Contacts between the two chains:
Residue M177 in chain B contacts residue L26 in chain A (closest heavy-atom distance 4.6 Å).
Residue L157 in chain B is in contact with residue L15 in chain A (closest heavy-atom distance 3.9 Å).
Residue M167 in chain B interacts with residue L26 in chain A (closest heavy-atom distance 4.8 Å).
Residue L160 in chain B interacts with residue L15 in chain A (closest heavy-atom distance 3.5 Å).
Residue M177 in chain B is in contact with residue F23 in chain A (closest heavy-atom distance 3.5 Å).
Residue M177 in chain B interacts with residue L19 in chain A (closest heavy-atom distance 4.0 Å).
Residue L160 in chain B is in contact with residue L19 in chain A (closest heavy-atom distance 3.7 Å).
Residue A150 in chain B is in contact with residue W8 in chain A (closest heavy-atom distance 4.1 Å).
Residue M153 in chain B is in contact with residue F12 in chain A (closest heavy-atom distance 3.4 Å).
Residue D146 in chain B is in contact with residue W8 in chain A (closest heavy-atom distance 3.8 Å).
Residue T156 in chain B interacts with residue L15 in chain A (closest heavy-atom distance 3.7 Å).
Residue M167 in chain B is in contact with residue F22 in chain A (closest heavy-atom distance 3.9 Å).
Residue L157 in chain B is in contact with residue T11 in chain A (closest heavy-atom distance 4.5 Å).
Residue T184 in chain B contacts residue L15 in chain A (closest heavy-atom distance 3.8 Å).
Residue I173 in chain B is in contact with residue F22 in chain A (closest heavy-atom distance 3.7 Å).
Residue L157 in chain B interacts with residue L18 in chain A (closest heavy-atom distance 4.3 Å).
Residue M153 in chain B contacts residue T11 in chain A (closest heavy-atom distance 3.7 Å).
Residue L181 in chain B interacts with residue L19 in chain A (closest heavy-atom distance 4.0 Å).
Residue M163 in chain B contacts residue F22 in chain A (closest heavy-atom distance 3.7 Å).
Residue M153 in chain B contacts residue L15 in chain A (closest heavy-atom distance 4.0 Å).
Residue L164 in chain B contacts residue F22 in chain A (closest heavy-atom distance 3.5 Å).
Residue I173 in chain B contacts residue L26 in chain A (closest heavy-atom distance 4.0 Å).
Residue T184 in chain B interacts with residue F12 in chain A (closest heavy-atom distance 4.4 Å).
Residue M177 in chain B is in contact with residue F22 in chain A (closest heavy-atom distance 3.5 Å).
Residue L181 in chain B interacts with residue M16 in chain A (closest heavy-atom distance 4.2 Å).
Residue L181 in chain B interacts with residue L15 in chain A (closest heavy-atom distance 4.5 Å).
Residue M153 in chain B contacts residue W8 in chain A (closest heavy-atom distance 3.3 Å).
Residue P149 in chain B interacts with residue W8 in chain A (closest heavy-atom distance 3.6 Å).

Sequence of chain B:
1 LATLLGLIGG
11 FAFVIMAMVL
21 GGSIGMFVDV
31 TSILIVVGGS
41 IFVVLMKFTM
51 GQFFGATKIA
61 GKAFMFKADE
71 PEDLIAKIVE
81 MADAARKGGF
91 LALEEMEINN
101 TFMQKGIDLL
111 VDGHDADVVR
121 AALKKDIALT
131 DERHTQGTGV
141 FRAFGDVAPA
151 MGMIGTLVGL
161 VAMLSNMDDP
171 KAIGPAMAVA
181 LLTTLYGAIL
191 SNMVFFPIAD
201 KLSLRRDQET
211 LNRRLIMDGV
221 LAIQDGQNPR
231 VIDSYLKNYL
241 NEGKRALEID

Sequence of chain A:
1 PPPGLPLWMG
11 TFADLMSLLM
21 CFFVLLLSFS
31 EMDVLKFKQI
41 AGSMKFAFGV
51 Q

The following describes two proteins that form a bound complex.